The following describes two proteins that form a bound complex.

Sequence of protein 1:
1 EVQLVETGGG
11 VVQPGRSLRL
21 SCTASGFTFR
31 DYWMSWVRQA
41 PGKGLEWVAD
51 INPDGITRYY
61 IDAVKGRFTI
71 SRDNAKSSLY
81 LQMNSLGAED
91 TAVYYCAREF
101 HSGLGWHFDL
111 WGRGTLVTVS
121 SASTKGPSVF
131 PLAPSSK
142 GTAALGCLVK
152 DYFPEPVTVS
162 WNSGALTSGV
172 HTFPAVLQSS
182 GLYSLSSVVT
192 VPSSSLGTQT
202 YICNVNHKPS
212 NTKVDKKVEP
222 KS

Interface contacts:
Residue Y60 in protein 1 is in contact with residue K4 in protein 2 (closest heavy-atom distance 4.4 Å).
Residue Y59 in protein 1 interacts with residue A7 in protein 2 (closest heavy-atom distance 3.4 Å).
Residue D62 in protein 1 is in contact with residue K4 in protein 2 (closest heavy-atom distance 3.3 Å).

Sequence of protein 2:
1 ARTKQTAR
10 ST